The following describes two proteins that form a bound complex.

Interface contacts:
Residue A115 in chain A is in contact with residue E291 in chain B (closest heavy-atom distance 4.5 Å).
Residue G63 in chain A is in contact with residue I275 in chain B (closest heavy-atom distance 4.4 Å).
Residue A110 in chain A contacts residue R158 in chain B (closest heavy-atom distance 3.4 Å).
Residue D148 in chain A contacts residue R299 in chain B (closest heavy-atom distance 3.9 Å).
Residue T111 in chain A interacts with residue E272 in chain B (closest heavy-atom distance 3.8 Å).
Residue N114 in chain A interacts with residue S292 in chain B (closest heavy-atom distance 3.3 Å).
Residue L141 in chain A is in contact with residue I303 in chain B (closest heavy-atom distance 4.4 Å).
Residue Q145 in chain A is in contact with residue I303 in chain B (closest heavy-atom distance 3.5 Å).
Residue G63 in chain A contacts residue N274 in chain B (closest heavy-atom distance 2.6 Å).
Residue N114 in chain A contacts residue E291 in chain B (closest heavy-atom distance 3.3 Å).
Residue Y64 in chain A is in contact with residue T182 in chain B (closest heavy-atom distance 4.0 Å).
Residue R177 in chain A is in contact with residue I303 in chain B (closest heavy-atom distance 3.7 Å).
Residue Q181 in chain A contacts residue V301 in chain B (closest heavy-atom distance 3.4 Å).
Residue Q145 in chain A contacts residue W304 in chain B (closest heavy-atom distance 2.7 Å).
Residue L150 in chain A interacts with residue R299 in chain B (closest heavy-atom distance 3.7 Å).
Residue I138 in chain A contacts residue W304 in chain B (closest heavy-atom distance 3.7 Å).
Residue Q181 in chain A contacts residue A300 in chain B (closest heavy-atom distance 4.0 Å).
Residue T118 in chain A is in contact with residue P294 in chain B (closest heavy-atom distance 4.1 Å).
Residue L152 in chain A interacts with residue A300 in chain B (closest heavy-atom distance 3.7 Å).
Residue Y64 in chain A is in contact with residue N183 in chain B (closest heavy-atom distance 4.1 Å).
Residue L143 in chain A interacts with residue I269 in chain B (closest heavy-atom distance 3.9 Å).
Residue K170 in chain A interacts with residue W304 in chain B (closest heavy-atom distance 4.5 Å).
Residue T151 in chain A interacts with residue E298 in chain B (closest heavy-atom distance 3.3 Å).
Residue I109 in chain A is in contact with residue I269 in chain B (closest heavy-atom distance 4.4 Å).
Residue L150 in chain A interacts with residue I303 in chain B (closest heavy-atom distance 4.5 Å).
Residue M142 in chain A contacts residue W304 in chain B (closest heavy-atom distance 3.6 Å).
Residue A110 in chain A interacts with residue E272 in chain B (closest heavy-atom distance 3.0 Å).
Residue I109 in chain A interacts with residue A271 in chain B (closest heavy-atom distance 3.3 Å).
Residue Y64 in chain A is in contact with residue I275 in chain B (closest heavy-atom distance 3.7 Å).
Residue L150 in chain A interacts with residue N302 in chain B (closest heavy-atom distance 4.3 Å).
Residue L150 in chain A interacts with residue A300 in chain B (closest heavy-atom distance 3.1 Å).
Residue K149 in chain A is in contact with residue S292 in chain B (closest heavy-atom distance 4.5 Å).
Residue Y64 in chain A is in contact with residue Q181 in chain B (closest heavy-atom distance 3.6 Å).
Residue A115 in chain A interacts with residue S292 in chain B (closest heavy-atom distance 3.8 Å).
Residue Y64 in chain A interacts with residue E184 in chain B (closest heavy-atom distance 4.0 Å).
Residue Q145 in chain A is in contact with residue N302 in chain B (closest heavy-atom distance 3.4 Å).
Residue Q145 in chain A contacts residue V306 in chain B (closest heavy-atom distance 3.6 Å).
Residue L174 in chain A interacts with residue I303 in chain B (closest heavy-atom distance 3.8 Å).
Residue A110 in chain A is in contact with residue A271 in chain B (closest heavy-atom distance 3.4 Å).
Residue T65 in chain A interacts with residue I275 in chain B (closest heavy-atom distance 3.3 Å).
Residue L150 in chain A contacts residue V301 in chain B (closest heavy-atom distance 3.8 Å).
Residue T151 in chain A interacts with residue P294 in chain B (closest heavy-atom distance 3.9 Å).
Residue A110 in chain A interacts with residue P273 in chain B (closest heavy-atom distance 4.5 Å).
Residue T151 in chain A interacts with residue A300 in chain B (closest heavy-atom distance 4.6 Å).
Residue Y64 in chain A interacts with residue N274 in chain B (closest heavy-atom distance 3.5 Å).
Residue K149 in chain A contacts residue P294 in chain B (closest heavy-atom distance 3.7 Å).
Residue L155 in chain A interacts with residue A300 in chain B (closest heavy-atom distance 4.1 Å).
Residue Q145 in chain A contacts residue T305 in chain B (closest heavy-atom distance 4.4 Å).
Residue Q66 in chain A is in contact with residue I275 in chain B (closest heavy-atom distance 3.5 Å).
Residue P117 in chain A is in contact with residue S292 in chain B (closest heavy-atom distance 3.8 Å).
Residue G113 in chain A interacts with residue A271 in chain B (closest heavy-atom distance 3.6 Å).
Residue Q181 in chain A contacts residue R299 in chain B (closest heavy-atom distance 4.3 Å).
Residue A67 in chain A is in contact with residue I275 in chain B (closest heavy-atom distance 3.8 Å).
Residue L141 in chain A interacts with residue W304 in chain B (closest heavy-atom distance 3.7 Å).
Residue T111 in chain A contacts residue P273 in chain B (closest heavy-atom distance 3.6 Å).
Residue H112 in chain A is in contact with residue A271 in chain B (closest heavy-atom distance 4.3 Å).
Residue V116 in chain A is in contact with residue S292 in chain B (closest heavy-atom distance 3.6 Å).
Residue A115 in chain A interacts with residue A290 in chain B (closest heavy-atom distance 3.9 Å).
Residue L152 in chain A contacts residue E298 in chain B (closest heavy-atom distance 3.4 Å).
Residue L150 in chain A contacts residue E298 in chain B (closest heavy-atom distance 4.0 Å).

Sequence of chain B:
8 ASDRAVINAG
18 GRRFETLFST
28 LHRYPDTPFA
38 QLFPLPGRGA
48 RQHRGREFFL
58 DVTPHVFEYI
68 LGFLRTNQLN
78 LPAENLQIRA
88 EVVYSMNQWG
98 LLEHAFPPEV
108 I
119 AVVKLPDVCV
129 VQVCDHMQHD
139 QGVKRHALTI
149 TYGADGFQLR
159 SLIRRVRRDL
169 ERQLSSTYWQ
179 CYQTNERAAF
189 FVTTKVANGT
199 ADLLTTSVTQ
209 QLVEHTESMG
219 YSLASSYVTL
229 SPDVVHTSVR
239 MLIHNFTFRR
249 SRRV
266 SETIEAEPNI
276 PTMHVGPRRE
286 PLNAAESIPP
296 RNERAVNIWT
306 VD

Sequence of chain A:
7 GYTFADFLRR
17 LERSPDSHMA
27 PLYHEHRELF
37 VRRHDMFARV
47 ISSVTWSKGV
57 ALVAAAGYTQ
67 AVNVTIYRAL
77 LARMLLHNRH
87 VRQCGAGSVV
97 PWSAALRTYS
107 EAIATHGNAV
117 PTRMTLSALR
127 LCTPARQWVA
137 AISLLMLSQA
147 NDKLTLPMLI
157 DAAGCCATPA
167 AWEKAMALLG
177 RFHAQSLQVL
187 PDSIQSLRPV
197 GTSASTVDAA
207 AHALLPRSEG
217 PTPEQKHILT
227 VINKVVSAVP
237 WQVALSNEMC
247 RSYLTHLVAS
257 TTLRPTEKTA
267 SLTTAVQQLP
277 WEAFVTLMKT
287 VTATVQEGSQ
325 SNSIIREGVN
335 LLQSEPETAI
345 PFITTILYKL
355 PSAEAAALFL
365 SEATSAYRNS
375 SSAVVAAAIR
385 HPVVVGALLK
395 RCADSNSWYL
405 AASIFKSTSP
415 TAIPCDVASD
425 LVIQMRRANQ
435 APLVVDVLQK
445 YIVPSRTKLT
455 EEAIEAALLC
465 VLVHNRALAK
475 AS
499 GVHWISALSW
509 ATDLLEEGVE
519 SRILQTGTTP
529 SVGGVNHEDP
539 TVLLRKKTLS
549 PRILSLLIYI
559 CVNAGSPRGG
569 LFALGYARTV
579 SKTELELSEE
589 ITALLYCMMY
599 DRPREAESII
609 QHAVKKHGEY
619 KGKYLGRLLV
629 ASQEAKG